Interface contacts:
Residue P406 in chain B interacts with residue C36 in chain A (closest heavy-atom distance 4.1 Å).
Residue Y393 in chain B is in contact with residue D42 in chain A (closest heavy-atom distance 3.5 Å).
Residue Y383 in chain B interacts with residue C36 in chain A (closest heavy-atom distance 4.1 Å).
Residue R200 in chain B is in contact with residue Y35 in chain A (closest heavy-atom distance 3.1 Å).
Residue L394 in chain B contacts residue M40 in chain A (closest heavy-atom distance 3.1 Å).
Residue Y393 in chain B contacts residue P39 in chain A (closest heavy-atom distance 3.2 Å).
Residue L394 in chain B is in contact with residue P39 in chain A (closest heavy-atom distance 3.1 Å).
Residue P406 in chain B contacts residue P39 in chain A (closest heavy-atom distance 4.3 Å).
Residue D173 in chain B contacts residue Y35 in chain A (closest heavy-atom distance 4.1 Å).
Residue A404 in chain B interacts with residue R37 in chain A (closest heavy-atom distance 4.2 Å).
Residue V408 in chain B is in contact with residue V38 in chain A (closest heavy-atom distance 3.7 Å).
Residue Y402 in chain B interacts with residue M40 in chain A (closest heavy-atom distance 4.1 Å).
Residue V408 in chain B contacts residue C36 in chain A (closest heavy-atom distance 2.6 Å).
Residue W407 in chain B is in contact with residue Y35 in chain A (closest heavy-atom distance 3.5 Å).
Residue Y383 in chain B is in contact with residue Y35 in chain A (closest heavy-atom distance 4.3 Å).
Residue R392 in chain B interacts with residue D42 in chain A (closest heavy-atom distance 2.8 Å).
Residue Y383 in chain B is in contact with residue Y33 in chain A (closest heavy-atom distance 3.9 Å).
Residue V408 in chain B contacts residue D34 in chain A (closest heavy-atom distance 4.3 Å).
Residue W407 in chain B is in contact with residue R37 in chain A (closest heavy-atom distance 3.3 Å).
Residue Y393 in chain B contacts residue V38 in chain A (closest heavy-atom distance 4.2 Å).
Residue V391 in chain B is in contact with residue V38 in chain A (closest heavy-atom distance 3.7 Å).
Residue F171 in chain B interacts with residue Y35 in chain A (closest heavy-atom distance 3.6 Å).
Residue Y393 in chain B contacts residue M40 in chain A (closest heavy-atom distance 3.5 Å).
Residue L172 in chain B is in contact with residue Y35 in chain A (closest heavy-atom distance 3.9 Å).
Residue R409 in chain B is in contact with residue C36 in chain A (closest heavy-atom distance 4.8 Å).
Residue P406 in chain B contacts residue R37 in chain A (closest heavy-atom distance 3.2 Å).
Residue I411 in chain B contacts residue Y33 in chain A (closest heavy-atom distance 3.6 Å).
Residue V408 in chain B is in contact with residue R37 in chain A (closest heavy-atom distance 5.0 Å).
Residue R409 in chain B is in contact with residue T31 in chain A (closest heavy-atom distance 3.4 Å).
Residue L405 in chain B contacts residue R37 in chain A (closest heavy-atom distance 4.4 Å).
Residue K395 in chain B contacts residue M40 in chain A (closest heavy-atom distance 3.2 Å).
Residue P406 in chain B is in contact with residue V38 in chain A (closest heavy-atom distance 3.6 Å).
Residue R392 in chain B contacts residue V38 in chain A (closest heavy-atom distance 4.8 Å).
Residue K395 in chain B contacts residue E41 in chain A (closest heavy-atom distance 4.1 Å).
Residue R409 in chain B interacts with residue Y33 in chain A (closest heavy-atom distance 3.6 Å).
Residue R392 in chain B contacts residue P39 in chain A (closest heavy-atom distance 3.4 Å).
Residue W407 in chain B interacts with residue C36 in chain A (closest heavy-atom distance 3.3 Å).
Residue Y393 in chain B contacts residue E41 in chain A (closest heavy-atom distance 3.5 Å).
Residue I396 in chain B interacts with residue M40 in chain A (closest heavy-atom distance 3.3 Å).
Residue P382 in chain B interacts with residue Y33 in chain A (closest heavy-atom distance 3.5 Å).
Residue R409 in chain B is in contact with residue Y35 in chain A (closest heavy-atom distance 3.0 Å).
Residue N307 in chain B contacts residue Y33 in chain A (closest heavy-atom distance 2.3 Å).
Residue V408 in chain B interacts with residue Y35 in chain A (closest heavy-atom distance 3.3 Å).
Residue L394 in chain B contacts residue V38 in chain A (closest heavy-atom distance 4.3 Å).
Residue R409 in chain B interacts with residue D34 in chain A (closest heavy-atom distance 3.2 Å).
Residue Y383 in chain B is in contact with residue D34 in chain A (closest heavy-atom distance 2.5 Å).
Residue Q403 in chain B contacts residue M40 in chain A (closest heavy-atom distance 3.2 Å).
Residue E380 in chain B interacts with residue Y33 in chain A (closest heavy-atom distance 3.5 Å).

These two protein chains interact to form a complex.

Sequence of chain B:
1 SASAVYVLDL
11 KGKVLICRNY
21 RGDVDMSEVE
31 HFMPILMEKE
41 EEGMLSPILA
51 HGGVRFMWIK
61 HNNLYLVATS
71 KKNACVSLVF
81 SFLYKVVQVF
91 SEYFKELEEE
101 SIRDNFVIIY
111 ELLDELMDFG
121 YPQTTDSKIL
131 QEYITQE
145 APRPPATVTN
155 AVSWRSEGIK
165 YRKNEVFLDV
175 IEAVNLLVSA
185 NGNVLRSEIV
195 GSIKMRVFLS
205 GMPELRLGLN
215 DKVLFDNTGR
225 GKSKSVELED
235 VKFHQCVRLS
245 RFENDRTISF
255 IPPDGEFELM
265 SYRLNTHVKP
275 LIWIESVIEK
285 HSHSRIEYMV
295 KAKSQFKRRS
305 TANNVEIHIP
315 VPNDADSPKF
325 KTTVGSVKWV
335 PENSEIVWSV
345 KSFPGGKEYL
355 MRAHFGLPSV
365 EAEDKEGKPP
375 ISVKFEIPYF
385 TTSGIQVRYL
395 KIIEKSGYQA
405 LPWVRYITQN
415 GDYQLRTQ

Sequence of chain A:
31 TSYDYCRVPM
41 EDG